Sequence of the first protein:
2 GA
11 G

Sequence of the second protein:
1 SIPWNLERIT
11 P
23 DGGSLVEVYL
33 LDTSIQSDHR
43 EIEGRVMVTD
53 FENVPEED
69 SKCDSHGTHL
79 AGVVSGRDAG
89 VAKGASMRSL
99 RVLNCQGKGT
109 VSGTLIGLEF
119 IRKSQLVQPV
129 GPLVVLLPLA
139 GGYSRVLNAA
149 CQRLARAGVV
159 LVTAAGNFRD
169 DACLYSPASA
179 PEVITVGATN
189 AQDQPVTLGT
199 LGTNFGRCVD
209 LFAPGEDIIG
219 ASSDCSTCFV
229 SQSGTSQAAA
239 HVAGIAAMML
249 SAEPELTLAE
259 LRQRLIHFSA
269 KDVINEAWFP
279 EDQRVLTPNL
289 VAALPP

Interface contacts:
Residue S229 in the second protein interacts with residue A3 in the first protein (closest heavy-atom distance 3.1 Å).
Residue S1 in the second protein contacts residue G11 in the first protein (closest heavy-atom distance 4.4 Å).
Residue D215 in the second protein contacts residue G2 in the first protein (closest heavy-atom distance 4.0 Å).
Residue I217 in the second protein contacts residue G2 in the first protein (closest heavy-atom distance 3.7 Å).
Residue D215 in the second protein is in contact with residue A3 in the first protein (closest heavy-atom distance 3.7 Å).
Residue S229 in the second protein interacts with residue G2 in the first protein (closest heavy-atom distance 3.3 Å).

The following describes two proteins that form a bound complex.